This data describes a binding interaction between two proteins.

Contacts between the two chains:
Residue N38 in the second protein contacts residue K60 in the first protein (closest heavy-atom distance 3.4 Å).
Residue Y42 in the second protein interacts with residue P54 in the first protein (closest heavy-atom distance 3.2 Å).
Residue Y42 in the second protein interacts with residue V57 in the first protein (closest heavy-atom distance 3.5 Å).
Residue N61 in the second protein is in contact with residue D36 in the first protein (closest heavy-atom distance 3.0 Å).
Residue F62 in the second protein contacts residue G37 in the first protein (closest heavy-atom distance 2.9 Å).
Residue S117 in the second protein is in contact with residue Q32 in the first protein (closest heavy-atom distance 2.9 Å).
Residue W119 in the second protein interacts with residue I31 in the first protein (closest heavy-atom distance 3.4 Å).
Residue I39 in the second protein interacts with residue I58 in the first protein (closest heavy-atom distance 3.6 Å).
Residue L40 in the second protein is in contact with residue I58 in the first protein (closest heavy-atom distance 3.5 Å).
Residue K60 in the second protein contacts residue N38 in the first protein (closest heavy-atom distance 3.4 Å).
Residue L33 in the second protein is in contact with residue F63 in the first protein (closest heavy-atom distance 3.6 Å).
Residue I49 in the second protein contacts residue P54 in the first protein (closest heavy-atom distance 3.4 Å).
Residue K55 in the second protein contacts residue F28 in the first protein (closest heavy-atom distance 3.4 Å).
Residue F62 in the second protein interacts with residue L33 in the first protein (closest heavy-atom distance 3.6 Å).
Residue Y118 in the second protein interacts with residue Q32 in the first protein (closest heavy-atom distance 3.3 Å).
Residue P54 in the second protein contacts residue I49 in the first protein (closest heavy-atom distance 3.4 Å).
Residue F28 in the second protein interacts with residue K55 in the first protein (closest heavy-atom distance 3.4 Å).
Residue I31 in the second protein interacts with residue V120 in the first protein (closest heavy-atom distance 2.9 Å).
Residue V57 in the second protein interacts with residue Y42 in the first protein (closest heavy-atom distance 3.5 Å).
Residue R52 in the second protein is in contact with residue G51 in the first protein (closest heavy-atom distance 3.2 Å).
Residue D36 in the second protein interacts with residue N61 in the first protein (closest heavy-atom distance 3.0 Å).
Residue N61 in the second protein contacts residue N38 in the first protein (closest heavy-atom distance 3.1 Å).
Residue A27 in the second protein interacts with residue K55 in the first protein (closest heavy-atom distance 3.4 Å).
Residue G37 in the second protein is in contact with residue F62 in the first protein (closest heavy-atom distance 2.9 Å).
Residue I58 in the second protein contacts residue L40 in the first protein (closest heavy-atom distance 3.5 Å).
Residue R52 in the second protein interacts with residue R52 in the first protein (closest heavy-atom distance 2.9 Å).
Residue I31 in the second protein contacts residue W119 in the first protein (closest heavy-atom distance 3.4 Å).
Residue V122 in the second protein is in contact with residue G29 in the first protein (closest heavy-atom distance 3.0 Å).
Residue L33 in the second protein contacts residue Y118 in the first protein (closest heavy-atom distance 2.7 Å).
Residue Y42 in the second protein interacts with residue K55 in the first protein (closest heavy-atom distance 3.0 Å).
Residue A44 in the second protein interacts with residue K55 in the first protein (closest heavy-atom distance 3.6 Å).
Residue Q32 in the second protein interacts with residue S117 in the first protein (closest heavy-atom distance 2.9 Å).
Residue N38 in the second protein interacts with residue N61 in the first protein (closest heavy-atom distance 3.1 Å).
Residue Y42 in the second protein is in contact with residue D53 in the first protein (closest heavy-atom distance 2.5 Å).
Residue D53 in the second protein is in contact with residue Y42 in the first protein (closest heavy-atom distance 2.5 Å).
Residue V120 in the second protein contacts residue A30 in the first protein (closest heavy-atom distance 3.2 Å).
Residue V120 in the second protein is in contact with residue I31 in the first protein (closest heavy-atom distance 2.9 Å).
Residue K55 in the second protein contacts residue Y42 in the first protein (closest heavy-atom distance 3.0 Å).
Residue P54 in the second protein contacts residue Y42 in the first protein (closest heavy-atom distance 3.2 Å).
Residue I39 in the second protein is in contact with residue G59 in the first protein (closest heavy-atom distance 2.8 Å).
Residue G37 in the second protein is in contact with residue N61 in the first protein (closest heavy-atom distance 3.5 Å).
Residue N61 in the second protein interacts with residue G37 in the first protein (closest heavy-atom distance 3.5 Å).
Residue S117 in the second protein contacts residue L33 in the first protein (closest heavy-atom distance 3.6 Å).
Residue I39 in the second protein interacts with residue K60 in the first protein (closest heavy-atom distance 2.9 Å).
Residue I58 in the second protein contacts residue I39 in the first protein (closest heavy-atom distance 3.6 Å).
Residue Y118 in the second protein is in contact with residue L33 in the first protein (closest heavy-atom distance 2.7 Å).
Residue G29 in the second protein is in contact with residue F121 in the first protein (closest heavy-atom distance 3.4 Å).
Residue G51 in the second protein contacts residue R52 in the first protein (closest heavy-atom distance 3.2 Å).
Residue L33 in the second protein is in contact with residue S117 in the first protein (closest heavy-atom distance 3.6 Å).
Residue G29 in the second protein contacts residue V122 in the first protein (closest heavy-atom distance 3.0 Å).
Residue F121 in the second protein contacts residue G29 in the first protein (closest heavy-atom distance 3.4 Å).
Residue Q32 in the second protein is in contact with residue W119 in the first protein (closest heavy-atom distance 3.6 Å).
Residue Q32 in the second protein interacts with residue Y118 in the first protein (closest heavy-atom distance 3.3 Å).
Residue D34 in the second protein interacts with residue F79 in the first protein (closest heavy-atom distance 3.4 Å).
Residue L33 in the second protein is in contact with residue F62 in the first protein (closest heavy-atom distance 3.6 Å).
Residue K55 in the second protein interacts with residue A27 in the first protein (closest heavy-atom distance 3.4 Å).
Residue F79 in the second protein is in contact with residue D34 in the first protein (closest heavy-atom distance 3.4 Å).
Residue K60 in the second protein interacts with residue I39 in the first protein (closest heavy-atom distance 2.9 Å).
Residue G59 in the second protein is in contact with residue I39 in the first protein (closest heavy-atom distance 2.8 Å).
Residue A30 in the second protein is in contact with residue V120 in the first protein (closest heavy-atom distance 3.2 Å).

Sequence of the first protein:
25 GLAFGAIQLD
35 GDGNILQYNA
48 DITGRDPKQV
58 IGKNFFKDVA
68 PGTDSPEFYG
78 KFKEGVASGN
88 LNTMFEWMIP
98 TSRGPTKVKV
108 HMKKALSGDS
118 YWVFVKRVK

Sequence of the second protein:
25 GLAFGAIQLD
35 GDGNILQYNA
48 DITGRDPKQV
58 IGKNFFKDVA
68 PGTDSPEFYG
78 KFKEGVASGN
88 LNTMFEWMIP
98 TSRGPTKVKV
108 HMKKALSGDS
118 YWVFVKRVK